Sequence of protein 2:
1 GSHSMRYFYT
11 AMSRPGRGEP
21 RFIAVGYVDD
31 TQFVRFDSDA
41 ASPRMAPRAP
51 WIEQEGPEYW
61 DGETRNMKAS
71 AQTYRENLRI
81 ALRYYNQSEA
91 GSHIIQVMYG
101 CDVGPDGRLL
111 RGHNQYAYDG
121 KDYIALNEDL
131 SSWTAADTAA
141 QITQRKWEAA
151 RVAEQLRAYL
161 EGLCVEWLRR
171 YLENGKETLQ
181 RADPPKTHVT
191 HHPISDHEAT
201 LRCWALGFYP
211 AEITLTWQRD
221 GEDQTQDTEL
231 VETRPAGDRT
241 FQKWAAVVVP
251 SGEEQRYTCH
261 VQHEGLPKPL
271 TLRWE

Sequence of protein 1:
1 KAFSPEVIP

These two protein chains interact to form a complex.

Residue-level contacts at the interface:
Residue A69 in protein 2 interacts with residue P5 in protein 1 (closest heavy-atom distance 4.3 Å).
Residue M67 in protein 2 is in contact with residue A2 in protein 1 (closest heavy-atom distance 3.9 Å).
Residue A81 in protein 2 interacts with residue I8 in protein 1 (closest heavy-atom distance 4.1 Å).
Residue Y99 in protein 2 is in contact with residue A2 in protein 1 (closest heavy-atom distance 3.6 Å).
Residue Y9 in protein 2 contacts residue F3 in protein 1 (closest heavy-atom distance 3.9 Å).
Residue Q155 in protein 2 interacts with residue F3 in protein 1 (closest heavy-atom distance 3.9 Å).
Residue M5 in protein 2 interacts with residue K1 in protein 1 (closest heavy-atom distance 3.9 Å).
Residue Y159 in protein 2 contacts residue F3 in protein 1 (closest heavy-atom distance 3.5 Å).
Residue I80 in protein 2 interacts with residue P9 in protein 1 (closest heavy-atom distance 3.8 Å).
Residue I80 in protein 2 interacts with residue V7 in protein 1 (closest heavy-atom distance 3.7 Å).
Residue N77 in protein 2 is in contact with residue I8 in protein 1 (closest heavy-atom distance 2.9 Å).
Residue V152 in protein 2 interacts with residue E6 in protein 1 (closest heavy-atom distance 3.5 Å).
Residue Y116 in protein 2 interacts with residue I8 in protein 1 (closest heavy-atom distance 4.1 Å).
Residue Y7 in protein 2 interacts with residue A2 in protein 1 (closest heavy-atom distance 3.3 Å).
Residue E63 in protein 2 interacts with residue K1 in protein 1 (closest heavy-atom distance 3.6 Å).
Residue N77 in protein 2 is in contact with residue E6 in protein 1 (closest heavy-atom distance 3.0 Å).
Residue K146 in protein 2 interacts with residue V7 in protein 1 (closest heavy-atom distance 4.5 Å).
Residue N66 in protein 2 interacts with residue P5 in protein 1 (closest heavy-atom distance 3.6 Å).
Residue Y159 in protein 2 interacts with residue A2 in protein 1 (closest heavy-atom distance 3.9 Å).
Residue Y74 in protein 2 interacts with residue E6 in protein 1 (closest heavy-atom distance 4.0 Å).
Residue K146 in protein 2 is in contact with residue P9 in protein 1 (closest heavy-atom distance 2.8 Å).
Residue Y84 in protein 2 is in contact with residue I8 in protein 1 (closest heavy-atom distance 2.8 Å).
Residue M45 in protein 2 is in contact with residue A2 in protein 1 (closest heavy-atom distance 4.9 Å).
Residue L156 in protein 2 interacts with residue F3 in protein 1 (closest heavy-atom distance 3.1 Å).
Residue Y116 in protein 2 contacts residue E6 in protein 1 (closest heavy-atom distance 3.6 Å).
Residue Y171 in protein 2 contacts residue K1 in protein 1 (closest heavy-atom distance 2.5 Å).
Residue L156 in protein 2 is in contact with residue E6 in protein 1 (closest heavy-atom distance 4.7 Å).
Residue F33 in protein 2 is in contact with residue K1 in protein 1 (closest heavy-atom distance 4.7 Å).
Residue W147 in protein 2 is in contact with residue E6 in protein 1 (closest heavy-atom distance 4.0 Å).
Residue Y9 in protein 2 is in contact with residue A2 in protein 1 (closest heavy-atom distance 4.1 Å).
Residue N66 in protein 2 is in contact with residue S4 in protein 1 (closest heavy-atom distance 3.8 Å).
Residue T143 in protein 2 contacts residue I8 in protein 1 (closest heavy-atom distance 2.9 Å).
Residue W147 in protein 2 is in contact with residue I8 in protein 1 (closest heavy-atom distance 4.1 Å).
Residue Y7 in protein 2 contacts residue K1 in protein 1 (closest heavy-atom distance 2.9 Å).
Residue N77 in protein 2 contacts residue P9 in protein 1 (closest heavy-atom distance 4.7 Å).
Residue Q155 in protein 2 interacts with residue E6 in protein 1 (closest heavy-atom distance 4.1 Å).
Residue N77 in protein 2 contacts residue V7 in protein 1 (closest heavy-atom distance 3.3 Å).
Residue W147 in protein 2 is in contact with residue V7 in protein 1 (closest heavy-atom distance 2.9 Å).
Residue N66 in protein 2 is in contact with residue A2 in protein 1 (closest heavy-atom distance 3.4 Å).
Residue W167 in protein 2 is in contact with residue K1 in protein 1 (closest heavy-atom distance 3.4 Å).
Residue N66 in protein 2 interacts with residue F3 in protein 1 (closest heavy-atom distance 3.0 Å).
Residue Y159 in protein 2 contacts residue K1 in protein 1 (closest heavy-atom distance 2.7 Å).
Residue E63 in protein 2 interacts with residue A2 in protein 1 (closest heavy-atom distance 3.1 Å).
Residue Y99 in protein 2 is in contact with residue F3 in protein 1 (closest heavy-atom distance 3.0 Å).
Residue Y84 in protein 2 is in contact with residue P9 in protein 1 (closest heavy-atom distance 3.7 Å).
Residue I95 in protein 2 is in contact with residue I8 in protein 1 (closest heavy-atom distance 4.5 Å).
Residue T73 in protein 2 contacts residue V7 in protein 1 (closest heavy-atom distance 3.9 Å).
Residue Y74 in protein 2 is in contact with residue P5 in protein 1 (closest heavy-atom distance 4.0 Å).
Residue E76 in protein 2 is in contact with residue V7 in protein 1 (closest heavy-atom distance 4.2 Å).
Residue T73 in protein 2 interacts with residue E6 in protein 1 (closest heavy-atom distance 3.6 Å).
Residue Y123 in protein 2 contacts residue I8 in protein 1 (closest heavy-atom distance 4.3 Å).
Residue K146 in protein 2 contacts residue I8 in protein 1 (closest heavy-atom distance 3.7 Å).
Residue T143 in protein 2 interacts with residue P9 in protein 1 (closest heavy-atom distance 4.9 Å).
Residue S70 in protein 2 is in contact with residue P5 in protein 1 (closest heavy-atom distance 3.7 Å).
Residue Y59 in protein 2 contacts residue K1 in protein 1 (closest heavy-atom distance 4.1 Å).
Residue I80 in protein 2 is in contact with residue I8 in protein 1 (closest heavy-atom distance 4.0 Å).
Residue T73 in protein 2 interacts with residue P5 in protein 1 (closest heavy-atom distance 3.4 Å).